Sequence of the first protein:
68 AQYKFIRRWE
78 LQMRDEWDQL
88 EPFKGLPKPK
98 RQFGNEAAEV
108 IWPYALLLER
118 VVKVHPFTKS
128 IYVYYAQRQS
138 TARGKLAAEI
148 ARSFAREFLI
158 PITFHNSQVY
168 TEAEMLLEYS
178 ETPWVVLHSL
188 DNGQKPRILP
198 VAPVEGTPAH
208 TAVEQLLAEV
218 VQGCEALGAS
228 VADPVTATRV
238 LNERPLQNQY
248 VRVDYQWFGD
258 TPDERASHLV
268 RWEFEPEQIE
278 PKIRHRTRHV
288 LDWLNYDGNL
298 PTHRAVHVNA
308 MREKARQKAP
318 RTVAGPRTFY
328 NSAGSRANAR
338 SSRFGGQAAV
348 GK

Contacts between the two chains:
Residue Q140 in the second protein interacts with residue L174 in the first protein (closest heavy-atom distance 4.0 Å).
Residue F394 in the second protein interacts with residue E178 in the first protein (closest heavy-atom distance 3.5 Å).
Residue K278 in the second protein interacts with residue S137 in the first protein (closest heavy-atom distance 4.7 Å).
Residue Y383 in the second protein interacts with residue T179 in the first protein (closest heavy-atom distance 3.6 Å).
Residue R280 in the second protein contacts residue L174 in the first protein (closest heavy-atom distance 4.9 Å).
Residue W384 in the second protein is in contact with residue S177 in the first protein (closest heavy-atom distance 3.1 Å).
Residue V327 in the second protein contacts residue V183 in the first protein (closest heavy-atom distance 3.7 Å).
Residue Y324 in the second protein contacts residue E175 in the first protein (closest heavy-atom distance 4.4 Å).
Residue Y383 in the second protein contacts residue E178 in the first protein (closest heavy-atom distance 2.9 Å).
Residue R326 in the second protein is in contact with residue Y131 in the first protein (closest heavy-atom distance 3.6 Å).
Residue Y324 in the second protein is in contact with residue L173 in the first protein (closest heavy-atom distance 3.9 Å).
Residue M277 in the second protein interacts with residue L174 in the first protein (closest heavy-atom distance 3.4 Å).
Residue V327 in the second protein interacts with residue H185 in the first protein (closest heavy-atom distance 3.7 Å).
Residue G328 in the second protein contacts residue W181 in the first protein (closest heavy-atom distance 3.6 Å).
Residue Q140 in the second protein contacts residue R135 in the first protein (closest heavy-atom distance 2.3 Å).
Residue Y383 in the second protein contacts residue S177 in the first protein (closest heavy-atom distance 3.7 Å).
Residue R326 in the second protein is in contact with residue W181 in the first protein (closest heavy-atom distance 4.7 Å).
Residue A385 in the second protein is in contact with residue T179 in the first protein (closest heavy-atom distance 4.3 Å).
Residue F394 in the second protein interacts with residue T138 in the first protein (closest heavy-atom distance 3.2 Å).
Residue D391 in the second protein interacts with residue A199 in the first protein (closest heavy-atom distance 4.0 Å).
Residue R280 in the second protein contacts residue E175 in the first protein (closest heavy-atom distance 4.8 Å).
Residue V327 in the second protein interacts with residue P193 in the first protein (closest heavy-atom distance 3.9 Å).
Residue R326 in the second protein interacts with residue Q99 in the first protein (closest heavy-atom distance 4.9 Å).
Residue A281 in the second protein is in contact with residue S177 in the first protein (closest heavy-atom distance 4.9 Å).
Residue R326 in the second protein contacts residue L173 in the first protein (closest heavy-atom distance 4.2 Å).
Residue F143 in the second protein interacts with residue F100 in the first protein (closest heavy-atom distance 3.4 Å).
Residue Y324 in the second protein is in contact with residue E171 in the first protein (closest heavy-atom distance 4.8 Å).
Residue F394 in the second protein contacts residue R140 in the first protein (closest heavy-atom distance 3.2 Å).
Residue D274 in the second protein is in contact with residue R135 in the first protein (closest heavy-atom distance 4.0 Å).
Residue W384 in the second protein contacts residue W181 in the first protein (closest heavy-atom distance 3.5 Å).
Residue Q140 in the second protein contacts residue Q134 in the first protein (closest heavy-atom distance 4.1 Å).
Residue K278 in the second protein interacts with residue Y176 in the first protein (closest heavy-atom distance 4.0 Å).
Residue D391 in the second protein contacts residue P197 in the first protein (closest heavy-atom distance 4.6 Å).
Residue L390 in the second protein is in contact with residue P197 in the first protein (closest heavy-atom distance 4.0 Å).
Residue G328 in the second protein interacts with residue I195 in the first protein (closest heavy-atom distance 3.6 Å).
Residue D274 in the second protein is in contact with residue Y176 in the first protein (closest heavy-atom distance 3.1 Å).
Residue L390 in the second protein interacts with residue I195 in the first protein (closest heavy-atom distance 4.1 Å).
Residue Y324 in the second protein is in contact with residue L174 in the first protein (closest heavy-atom distance 3.2 Å).
Residue D391 in the second protein interacts with residue T179 in the first protein (closest heavy-atom distance 4.3 Å).
Residue F143 in the second protein interacts with residue L174 in the first protein (closest heavy-atom distance 3.5 Å).
Residue P127 in the second protein is in contact with residue Q79 in the first protein (closest heavy-atom distance 4.4 Å).
Residue C329 in the second protein interacts with residue W181 in the first protein (closest heavy-atom distance 3.7 Å).
Residue G328 in the second protein contacts residue V183 in the first protein (closest heavy-atom distance 4.4 Å).
Residue K332 in the second protein contacts residue E175 in the first protein (closest heavy-atom distance 3.3 Å).
Residue M277 in the second protein is in contact with residue Y176 in the first protein (closest heavy-atom distance 3.7 Å).
Residue M277 in the second protein interacts with residue R135 in the first protein (closest heavy-atom distance 3.2 Å).
Residue W384 in the second protein is in contact with residue T179 in the first protein (closest heavy-atom distance 3.4 Å).
Residue D323 in the second protein interacts with residue E175 in the first protein (closest heavy-atom distance 4.6 Å).
Residue V327 in the second protein is in contact with residue Y131 in the first protein (closest heavy-atom distance 4.6 Å).
Residue A281 in the second protein is in contact with residue Y176 in the first protein (closest heavy-atom distance 3.2 Å).
Residue W384 in the second protein is in contact with residue E178 in the first protein (closest heavy-atom distance 4.8 Å).
Residue V327 in the second protein is in contact with residue I195 in the first protein (closest heavy-atom distance 4.4 Å).
Residue K332 in the second protein is in contact with residue S177 in the first protein (closest heavy-atom distance 4.2 Å).
Residue C329 in the second protein interacts with residue L173 in the first protein (closest heavy-atom distance 4.8 Å).
Residue M277 in the second protein interacts with residue E175 in the first protein (closest heavy-atom distance 3.8 Å).
Residue Y282 in the second protein contacts residue E178 in the first protein (closest heavy-atom distance 4.7 Å).
Residue F394 in the second protein contacts residue T179 in the first protein (closest heavy-atom distance 4.3 Å).
Residue L136 in the second protein interacts with residue F100 in the first protein (closest heavy-atom distance 4.3 Å).
Residue R326 in the second protein contacts residue E171 in the first protein (closest heavy-atom distance 2.8 Å).
Residue S393 in the second protein is in contact with residue R140 in the first protein (closest heavy-atom distance 4.7 Å).

The following describes two proteins that form a bound complex.

Sequence of the second protein:
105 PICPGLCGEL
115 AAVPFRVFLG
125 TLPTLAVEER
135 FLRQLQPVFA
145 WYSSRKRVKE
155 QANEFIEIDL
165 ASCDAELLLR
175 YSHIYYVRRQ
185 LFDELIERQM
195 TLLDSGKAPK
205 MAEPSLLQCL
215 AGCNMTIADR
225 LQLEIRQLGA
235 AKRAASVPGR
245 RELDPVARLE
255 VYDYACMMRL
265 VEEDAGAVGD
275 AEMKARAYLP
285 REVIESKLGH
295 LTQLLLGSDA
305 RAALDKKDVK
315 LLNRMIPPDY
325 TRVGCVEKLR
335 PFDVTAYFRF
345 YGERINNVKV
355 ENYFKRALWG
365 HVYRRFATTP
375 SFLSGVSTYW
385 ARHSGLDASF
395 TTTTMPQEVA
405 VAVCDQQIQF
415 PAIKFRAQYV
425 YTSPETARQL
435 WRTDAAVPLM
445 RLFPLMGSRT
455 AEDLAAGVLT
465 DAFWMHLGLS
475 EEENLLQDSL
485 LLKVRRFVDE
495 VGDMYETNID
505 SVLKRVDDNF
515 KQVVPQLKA